Sequence of protein 2:
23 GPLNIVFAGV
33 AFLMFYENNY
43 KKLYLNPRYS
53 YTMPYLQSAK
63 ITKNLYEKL

The following describes two proteins that form a bound complex.

Residue-level contacts at the interface:
Residue V10 in protein 1 interacts with residue L58 in protein 2 (closest heavy-atom distance 3.7 Å).
Residue L8 in protein 1 is in contact with residue Y38 in protein 2 (closest heavy-atom distance 3.8 Å).
Residue S14 in protein 1 interacts with residue P56 in protein 2 (closest heavy-atom distance 3.7 Å).
Residue L13 in protein 1 contacts residue P56 in protein 2 (closest heavy-atom distance 4.0 Å).
Residue I5 in protein 1 contacts residue Y38 in protein 2 (closest heavy-atom distance 4.5 Å).
Residue L13 in protein 1 is in contact with residue Y57 in protein 2 (closest heavy-atom distance 3.6 Å).
Residue V10 in protein 1 contacts residue M55 in protein 2 (closest heavy-atom distance 3.8 Å).
Residue L8 in protein 1 interacts with residue N41 in protein 2 (closest heavy-atom distance 4.2 Å).
Residue V10 in protein 1 contacts residue L45 in protein 2 (closest heavy-atom distance 3.7 Å).
Residue L17 in protein 1 contacts residue Y57 in protein 2 (closest heavy-atom distance 4.3 Å).
Residue L17 in protein 1 is in contact with residue P56 in protein 2 (closest heavy-atom distance 3.6 Å).
Residue P7 in protein 1 is in contact with residue Y38 in protein 2 (closest heavy-atom distance 3.6 Å).
Residue N11 in protein 1 is in contact with residue N41 in protein 2 (closest heavy-atom distance 3.5 Å).
Residue L8 in protein 1 is in contact with residue F34 in protein 2 (closest heavy-atom distance 3.7 Å).
Residue V10 in protein 1 contacts residue N41 in protein 2 (closest heavy-atom distance 3.9 Å).
Residue P7 in protein 1 is in contact with residue F37 in protein 2 (closest heavy-atom distance 4.7 Å).
Residue W4 in protein 1 is in contact with residue Y38 in protein 2 (closest heavy-atom distance 2.9 Å).
Residue V10 in protein 1 contacts residue P56 in protein 2 (closest heavy-atom distance 4.8 Å).
Residue A6 in protein 1 contacts residue L58 in protein 2 (closest heavy-atom distance 3.9 Å).
Residue W4 in protein 1 contacts residue Y42 in protein 2 (closest heavy-atom distance 4.7 Å).
Residue P7 in protein 1 interacts with residue L45 in protein 2 (closest heavy-atom distance 3.6 Å).
Residue N11 in protein 1 contacts residue F37 in protein 2 (closest heavy-atom distance 3.1 Å).
Residue P7 in protein 1 interacts with residue Y46 in protein 2 (closest heavy-atom distance 4.6 Å).
Residue L13 in protein 1 contacts residue L58 in protein 2 (closest heavy-atom distance 3.9 Å).
Residue F3 in protein 1 is in contact with residue Y42 in protein 2 (closest heavy-atom distance 4.5 Å).
Residue L8 in protein 1 interacts with residue F37 in protein 2 (closest heavy-atom distance 4.0 Å).
Residue A6 in protein 1 is in contact with residue L45 in protein 2 (closest heavy-atom distance 3.7 Å).
Residue P7 in protein 1 contacts residue N41 in protein 2 (closest heavy-atom distance 2.7 Å).
Residue P7 in protein 1 is in contact with residue Y42 in protein 2 (closest heavy-atom distance 3.9 Å).
Residue A6 in protein 1 is in contact with residue Y46 in protein 2 (closest heavy-atom distance 4.0 Å).
Residue F9 in protein 1 interacts with residue L58 in protein 2 (closest heavy-atom distance 4.1 Å).
Residue F3 in protein 1 contacts residue Y38 in protein 2 (closest heavy-atom distance 4.6 Å).
Residue F3 in protein 1 is in contact with residue Y46 in protein 2 (closest heavy-atom distance 3.4 Å).

Sequence of protein 1:
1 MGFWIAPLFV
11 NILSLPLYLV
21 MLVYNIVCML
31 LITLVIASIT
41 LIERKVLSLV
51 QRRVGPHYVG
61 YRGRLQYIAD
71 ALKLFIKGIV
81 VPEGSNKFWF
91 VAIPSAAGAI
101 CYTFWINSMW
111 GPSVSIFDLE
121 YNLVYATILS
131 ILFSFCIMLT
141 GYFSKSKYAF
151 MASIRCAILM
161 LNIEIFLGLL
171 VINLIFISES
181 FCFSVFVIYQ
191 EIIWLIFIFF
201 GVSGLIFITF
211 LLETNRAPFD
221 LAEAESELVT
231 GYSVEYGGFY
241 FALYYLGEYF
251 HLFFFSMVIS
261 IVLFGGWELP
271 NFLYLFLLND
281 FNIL